Sequence of the second protein:
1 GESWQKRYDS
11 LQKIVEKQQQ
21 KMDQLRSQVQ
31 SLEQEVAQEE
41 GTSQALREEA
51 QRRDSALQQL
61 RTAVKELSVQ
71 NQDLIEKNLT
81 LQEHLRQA

Contacts between the two chains:
Residue N71 in the first protein contacts residue N71 in the second protein (closest heavy-atom distance 2.9 Å).
Residue E35 in the first protein is in contact with residue V36 in the second protein (closest heavy-atom distance 3.4 Å).
Residue S68 in the first protein contacts residue L67 in the second protein (closest heavy-atom distance 3.5 Å).
Residue L67 in the first protein contacts residue L67 in the second protein (closest heavy-atom distance 3.7 Å).
Residue N71 in the first protein contacts residue Q70 in the second protein (closest heavy-atom distance 2.8 Å).
Residue W4 in the first protein is in contact with residue Q5 in the second protein (closest heavy-atom distance 3.6 Å).
Residue L74 in the first protein contacts residue N71 in the second protein (closest heavy-atom distance 3.4 Å).
Residue E39 in the first protein contacts residue E39 in the second protein (closest heavy-atom distance 3.6 Å).
Residue N71 in the first protein is in contact with residue L74 in the second protein (closest heavy-atom distance 3.4 Å).
Residue S43 in the first protein contacts residue L46 in the second protein (closest heavy-atom distance 3.6 Å).
Residue E33 in the first protein is in contact with residue Q28 in the second protein (closest heavy-atom distance 3.6 Å).
Residue S43 in the first protein interacts with residue T42 in the second protein (closest heavy-atom distance 3.7 Å).
Residue V15 in the first protein interacts with residue Q18 in the second protein (closest heavy-atom distance 2.9 Å).
Residue R53 in the first protein contacts residue A50 in the second protein (closest heavy-atom distance 3.4 Å).
Residue E40 in the first protein interacts with residue E39 in the second protein (closest heavy-atom distance 3.6 Å).
Residue M22 in the first protein interacts with residue L25 in the second protein (closest heavy-atom distance 3.6 Å).
Residue V15 in the first protein interacts with residue V15 in the second protein (closest heavy-atom distance 3.4 Å).
Residue R53 in the first protein interacts with residue D54 in the second protein (closest heavy-atom distance 2.8 Å).
Residue N78 in the first protein contacts residue L74 in the second protein (closest heavy-atom distance 3.4 Å).
Residue R47 in the first protein interacts with residue T42 in the second protein (closest heavy-atom distance 3.6 Å).
Residue V64 in the first protein contacts residue V64 in the second protein (closest heavy-atom distance 3.7 Å).
Residue S43 in the first protein is in contact with residue E39 in the second protein (closest heavy-atom distance 2.9 Å).
Residue L57 in the first protein interacts with residue L57 in the second protein (closest heavy-atom distance 3.5 Å).
Residue R7 in the first protein interacts with residue Y8 in the second protein (closest heavy-atom distance 3.5 Å).
Residue N71 in the first protein is in contact with residue L67 in the second protein (closest heavy-atom distance 3.0 Å).
Residue Q28 in the first protein interacts with residue V29 in the second protein (closest heavy-atom distance 3.5 Å).
Residue N78 in the first protein is in contact with residue L81 in the second protein (closest heavy-atom distance 3.6 Å).
Residue K21 in the first protein interacts with residue M22 in the second protein (closest heavy-atom distance 3.6 Å).
Residue L60 in the first protein is in contact with residue L57 in the second protein (closest heavy-atom distance 3.5 Å).
Residue L67 in the first protein is in contact with residue V64 in the second protein (closest heavy-atom distance 3.5 Å).
Residue W4 in the first protein is in contact with residue W4 in the second protein (closest heavy-atom distance 3.6 Å).
Residue E39 in the first protein contacts residue S43 in the second protein (closest heavy-atom distance 2.7 Å).
Residue M22 in the first protein is in contact with residue K21 in the second protein (closest heavy-atom distance 3.6 Å).
Residue Q18 in the first protein is in contact with residue V15 in the second protein (closest heavy-atom distance 3.2 Å).
Residue L67 in the first protein is in contact with residue S68 in the second protein (closest heavy-atom distance 3.4 Å).
Residue L46 in the first protein contacts residue S43 in the second protein (closest heavy-atom distance 3.5 Å).
Residue Y8 in the first protein contacts residue L11 in the second protein (closest heavy-atom distance 3.7 Å).
Residue Q19 in the first protein contacts residue Q18 in the second protein (closest heavy-atom distance 3.0 Å).
Residue N78 in the first protein contacts residue N78 in the second protein (closest heavy-atom distance 3.0 Å).
Residue R26 in the first protein interacts with residue K21 in the second protein (closest heavy-atom distance 3.7 Å).
Residue V36 in the first protein contacts residue V36 in the second protein (closest heavy-atom distance 3.3 Å).
Residue I75 in the first protein contacts residue L74 in the second protein (closest heavy-atom distance 3.6 Å).
Residue M22 in the first protein contacts residue Q18 in the second protein (closest heavy-atom distance 3.6 Å).
Residue L11 in the first protein interacts with residue Q12 in the second protein (closest heavy-atom distance 3.5 Å).
Residue Q18 in the first protein interacts with residue Q19 in the second protein (closest heavy-atom distance 3.0 Å).
Residue Q5 in the first protein contacts residue W4 in the second protein (closest heavy-atom distance 3.5 Å).
Residue L74 in the first protein interacts with residue I75 in the second protein (closest heavy-atom distance 3.4 Å).
Residue S43 in the first protein contacts residue S43 in the second protein (closest heavy-atom distance 3.5 Å).
Residue Y8 in the first protein interacts with residue W4 in the second protein (closest heavy-atom distance 3.6 Å).
Residue L32 in the first protein is in contact with residue V29 in the second protein (closest heavy-atom distance 3.7 Å).
Residue L11 in the first protein is in contact with residue Y8 in the second protein (closest heavy-atom distance 3.6 Å).
Residue L60 in the first protein contacts residue R61 in the second protein (closest heavy-atom distance 3.7 Å).
Residue R53 in the first protein is in contact with residue L57 in the second protein (closest heavy-atom distance 3.6 Å).
Residue Q12 in the first protein interacts with residue L11 in the second protein (closest heavy-atom distance 3.6 Å).
Residue Q18 in the first protein interacts with residue Q18 in the second protein (closest heavy-atom distance 2.8 Å).
Residue V64 in the first protein interacts with residue L67 in the second protein (closest heavy-atom distance 3.6 Å).
Residue D54 in the first protein interacts with residue R53 in the second protein (closest heavy-atom distance 3.0 Å).
Residue V29 in the first protein contacts residue V29 in the second protein (closest heavy-atom distance 3.5 Å).
Residue R53 in the first protein interacts with residue R53 in the second protein (closest heavy-atom distance 3.6 Å).
Residue L81 in the first protein interacts with residue N78 in the second protein (closest heavy-atom distance 3.5 Å).

This data describes a binding interaction between two proteins.

Sequence of the first protein:
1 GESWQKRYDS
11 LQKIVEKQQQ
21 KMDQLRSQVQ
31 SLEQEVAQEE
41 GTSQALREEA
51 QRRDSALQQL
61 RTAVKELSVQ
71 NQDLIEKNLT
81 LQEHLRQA